Sequence of the second protein:
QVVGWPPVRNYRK

Interface contacts:
Residue D81 in the first protein contacts residue V8 in the second protein (closest heavy-atom distance 4.4 Å).
Residue P347 in the first protein contacts residue V8 in the second protein (closest heavy-atom distance 3.6 Å).
Residue A464 in the first protein is in contact with residue W5 in the second protein (closest heavy-atom distance 3.4 Å).
Residue N83 in the first protein is in contact with residue V3 in the second protein (closest heavy-atom distance 4.7 Å).
Residue S139 in the first protein interacts with residue R9 in the second protein (closest heavy-atom distance 3.3 Å).
Residue F82 in the first protein interacts with residue V8 in the second protein (closest heavy-atom distance 3.6 Å).
Residue P350 in the first protein is in contact with residue P6 in the second protein (closest heavy-atom distance 3.4 Å).
Residue F351 in the first protein is in contact with residue Y11 in the second protein (closest heavy-atom distance 4.5 Å).
Residue D81 in the first protein contacts residue R9 in the second protein (closest heavy-atom distance 3.7 Å).
Residue R489 in the first protein interacts with residue W5 in the second protein (closest heavy-atom distance 3.7 Å).
Residue R489 in the first protein interacts with residue V2 in the second protein (closest heavy-atom distance 4.4 Å).
Residue F351 in the first protein interacts with residue P6 in the second protein (closest heavy-atom distance 3.7 Å).
Residue C405 in the first protein contacts residue W5 in the second protein (closest heavy-atom distance 4.0 Å).
Residue F82 in the first protein is in contact with residue G4 in the second protein (closest heavy-atom distance 3.5 Å).
Residue P347 in the first protein contacts residue N10 in the second protein (closest heavy-atom distance 4.2 Å).
Residue S440 in the first protein contacts residue W5 in the second protein (closest heavy-atom distance 4.6 Å).
Residue F351 in the first protein interacts with residue N10 in the second protein (closest heavy-atom distance 4.1 Å).
Residue F465 in the first protein contacts residue W5 in the second protein (closest heavy-atom distance 4.2 Å).
Residue L84 in the first protein is in contact with residue V3 in the second protein (closest heavy-atom distance 4.2 Å).
Residue P409 in the first protein contacts residue W5 in the second protein (closest heavy-atom distance 3.8 Å).
Residue L84 in the first protein contacts residue G4 in the second protein (closest heavy-atom distance 4.5 Å).
Residue R489 in the first protein is in contact with residue V3 in the second protein (closest heavy-atom distance 2.4 Å).
Residue E165 in the first protein contacts residue R9 in the second protein (closest heavy-atom distance 3.9 Å).
Residue I406 in the first protein is in contact with residue W5 in the second protein (closest heavy-atom distance 3.7 Å).
Residue R489 in the first protein contacts residue G4 in the second protein (closest heavy-atom distance 3.3 Å).
Residue I407 in the first protein interacts with residue P6 in the second protein (closest heavy-atom distance 4.2 Å).
Residue F82 in the first protein is in contact with residue R9 in the second protein (closest heavy-atom distance 4.9 Å).
Residue F351 in the first protein interacts with residue V8 in the second protein (closest heavy-atom distance 4.6 Å).
Residue P350 in the first protein contacts residue V8 in the second protein (closest heavy-atom distance 4.5 Å).
Residue F380 in the first protein is in contact with residue V8 in the second protein (closest heavy-atom distance 3.7 Å).
Residue F351 in the first protein contacts residue W5 in the second protein (closest heavy-atom distance 4.0 Å).
Residue C405 in the first protein interacts with residue P7 in the second protein (closest heavy-atom distance 3.5 Å).
Residue P350 in the first protein contacts residue N10 in the second protein (closest heavy-atom distance 4.2 Å).
Residue C405 in the first protein contacts residue P6 in the second protein (closest heavy-atom distance 4.5 Å).
Residue F380 in the first protein contacts residue P7 in the second protein (closest heavy-atom distance 3.6 Å).
Residue F82 in the first protein interacts with residue P7 in the second protein (closest heavy-atom distance 3.4 Å).
Residue F465 in the first protein interacts with residue V2 in the second protein (closest heavy-atom distance 4.2 Å).
Residue P409 in the first protein is in contact with residue V2 in the second protein (closest heavy-atom distance 4.9 Å).
Residue E408 in the first protein contacts residue W5 in the second protein (closest heavy-atom distance 4.7 Å).
Residue I407 in the first protein contacts residue W5 in the second protein (closest heavy-atom distance 2.9 Å).
Residue P350 in the first protein is in contact with residue K13 in the second protein (closest heavy-atom distance 3.9 Å).
Residue F351 in the first protein contacts residue R12 in the second protein (closest heavy-atom distance 2.8 Å).
Residue F351 in the first protein contacts residue K13 in the second protein (closest heavy-atom distance 2.5 Å).

The following describes two proteins that form a bound complex.

Sequence of the first protein:
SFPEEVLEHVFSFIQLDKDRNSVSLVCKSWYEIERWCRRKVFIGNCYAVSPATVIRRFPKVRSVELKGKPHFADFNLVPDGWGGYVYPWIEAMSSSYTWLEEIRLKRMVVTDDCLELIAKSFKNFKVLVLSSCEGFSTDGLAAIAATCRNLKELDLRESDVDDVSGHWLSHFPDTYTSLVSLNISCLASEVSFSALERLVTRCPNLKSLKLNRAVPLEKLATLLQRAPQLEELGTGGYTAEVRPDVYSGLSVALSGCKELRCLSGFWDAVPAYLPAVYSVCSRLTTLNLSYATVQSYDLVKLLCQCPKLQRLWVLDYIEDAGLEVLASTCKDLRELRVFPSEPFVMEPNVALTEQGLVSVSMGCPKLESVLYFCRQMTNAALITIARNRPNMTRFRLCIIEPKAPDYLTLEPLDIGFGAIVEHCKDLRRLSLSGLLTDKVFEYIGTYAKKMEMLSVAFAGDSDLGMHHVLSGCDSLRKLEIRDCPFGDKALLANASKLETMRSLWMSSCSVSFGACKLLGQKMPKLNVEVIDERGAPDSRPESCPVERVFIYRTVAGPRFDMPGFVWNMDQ